Sequence of chain A:
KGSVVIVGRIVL

Sequence of chain B:
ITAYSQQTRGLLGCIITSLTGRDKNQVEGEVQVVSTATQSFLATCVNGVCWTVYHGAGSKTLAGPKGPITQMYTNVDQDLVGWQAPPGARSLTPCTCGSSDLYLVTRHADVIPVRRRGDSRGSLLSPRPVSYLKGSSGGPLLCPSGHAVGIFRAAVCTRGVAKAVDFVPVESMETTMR

This data describes a binding interaction between two proteins.

Residue-level contacts at the interface:
Residue V36 in chain B interacts with residue V8 in chain A (closest heavy-atom distance 2.8 Å).
Residue Q10 in chain B interacts with residue V8 in chain A (closest heavy-atom distance 3.4 Å).
Residue R12 in chain B interacts with residue V8 in chain A (closest heavy-atom distance 3.3 Å).
Residue C17 in chain B interacts with residue V8 in chain A (closest heavy-atom distance 3.8 Å).
Residue A60 in chain B contacts residue V5 in chain A (closest heavy-atom distance 3.8 Å).
Residue V108 in chain B contacts residue I11 in chain A (closest heavy-atom distance 3.9 Å).
Residue C17 in chain B is in contact with residue V6 in chain A (closest heavy-atom distance 3.5 Å).
Residue V36 in chain B is in contact with residue I7 in chain A (closest heavy-atom distance 3.5 Å).
Residue V34 in chain B is in contact with residue R10 in chain A (closest heavy-atom distance 3.4 Å).
Residue T5 in chain B interacts with residue L13 in chain A (closest heavy-atom distance 3.4 Å).
Residue A6 in chain B interacts with residue I11 in chain A (closest heavy-atom distance 4.0 Å).
Residue S38 in chain B interacts with residue S4 in chain A (closest heavy-atom distance 3.8 Å).
Residue E31 in chain B contacts residue R10 in chain A (closest heavy-atom distance 3.4 Å).
Residue S38 in chain B contacts residue V5 in chain A (closest heavy-atom distance 3.6 Å).
Residue E33 in chain B interacts with residue L13 in chain A (closest heavy-atom distance 3.0 Å).
Residue R12 in chain B interacts with residue V6 in chain A (closest heavy-atom distance 3.8 Å).
Residue A6 in chain B is in contact with residue V12 in chain A (closest heavy-atom distance 3.4 Å).
Residue S8 in chain B contacts residue R10 in chain A (closest heavy-atom distance 3.0 Å).
Residue T64 in chain B contacts residue S4 in chain A (closest heavy-atom distance 2.4 Å).
Residue T5 in chain B interacts with residue V12 in chain A (closest heavy-atom distance 3.8 Å).
Residue R110 in chain B contacts residue I11 in chain A (closest heavy-atom distance 3.7 Å).
Residue A6 in chain B interacts with residue L13 in chain A (closest heavy-atom distance 4.0 Å).
Residue T11 in chain B contacts residue R10 in chain A (closest heavy-atom distance 3.5 Å).
Residue G24 in chain B interacts with residue S4 in chain A (closest heavy-atom distance 3.9 Å).
Residue T39 in chain B interacts with residue V5 in chain A (closest heavy-atom distance 3.8 Å).
Residue S21 in chain B contacts residue V6 in chain A (closest heavy-atom distance 3.4 Å).
Residue S38 in chain B contacts residue V6 in chain A (closest heavy-atom distance 2.7 Å).
Residue L45 in chain B is in contact with residue I11 in chain A (closest heavy-atom distance 4.0 Å).
Residue Q35 in chain B contacts residue I7 in chain A (closest heavy-atom distance 3.5 Å).
Residue Q29 in chain B contacts residue R10 in chain A (closest heavy-atom distance 2.9 Å).
Residue Q35 in chain B contacts residue G9 in chain A (closest heavy-atom distance 3.5 Å).
Residue S8 in chain B is in contact with residue I11 in chain A (closest heavy-atom distance 3.6 Å).
Residue T11 in chain B contacts residue G9 in chain A (closest heavy-atom distance 3.6 Å).
Residue L65 in chain B contacts residue V5 in chain A (closest heavy-atom distance 3.6 Å).
Residue V37 in chain B contacts residue I7 in chain A (closest heavy-atom distance 4.0 Å).
Residue Y7 in chain B interacts with residue V12 in chain A (closest heavy-atom distance 2.9 Å).
Residue V34 in chain B interacts with residue I11 in chain A (closest heavy-atom distance 2.8 Å).
Residue E33 in chain B contacts residue I11 in chain A (closest heavy-atom distance 3.6 Å).
Residue Q9 in chain B is in contact with residue R10 in chain A (closest heavy-atom distance 2.6 Å).
Residue Q9 in chain B is in contact with residue G9 in chain A (closest heavy-atom distance 2.9 Å).
Residue T11 in chain B is in contact with residue V8 in chain A (closest heavy-atom distance 2.8 Å).
Residue T109 in chain B contacts residue I11 in chain A (closest heavy-atom distance 3.3 Å).
Residue T64 in chain B contacts residue V5 in chain A (closest heavy-atom distance 2.7 Å).
Residue L145 in chain B is in contact with residue L13 in chain A (closest heavy-atom distance 3.7 Å).
Residue K63 in chain B interacts with residue G3 in chain A (closest heavy-atom distance 3.2 Å).
Residue K63 in chain B interacts with residue V5 in chain A (closest heavy-atom distance 3.4 Å).
Residue T20 in chain B interacts with residue V6 in chain A (closest heavy-atom distance 3.8 Å).
Residue Q10 in chain B is in contact with residue G9 in chain A (closest heavy-atom distance 3.9 Å).
Residue V37 in chain B is in contact with residue V5 in chain A (closest heavy-atom distance 3.5 Å).
Residue S21 in chain B interacts with residue S4 in chain A (closest heavy-atom distance 3.0 Å).
Residue Y7 in chain B is in contact with residue I11 in chain A (closest heavy-atom distance 3.4 Å).
Residue V36 in chain B is in contact with residue G9 in chain A (closest heavy-atom distance 3.1 Å).
Residue E33 in chain B interacts with residue V12 in chain A (closest heavy-atom distance 3.6 Å).
Residue V37 in chain B is in contact with residue V6 in chain A (closest heavy-atom distance 3.1 Å).
Residue A66 in chain B contacts residue V5 in chain A (closest heavy-atom distance 3.0 Å).
Residue R12 in chain B is in contact with residue I7 in chain A (closest heavy-atom distance 3.4 Å).
Residue Y7 in chain B contacts residue R10 in chain A (closest heavy-atom distance 3.8 Å).
Residue V36 in chain B contacts residue I11 in chain A (closest heavy-atom distance 4.0 Å).
Residue S21 in chain B interacts with residue G3 in chain A (closest heavy-atom distance 3.6 Å).
Residue Q35 in chain B interacts with residue R10 in chain A (closest heavy-atom distance 3.5 Å).